The following describes two proteins that form a bound complex.

Sequence of chain A:
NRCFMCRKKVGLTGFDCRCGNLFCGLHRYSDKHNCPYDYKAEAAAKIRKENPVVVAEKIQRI

Sequence of chain B:
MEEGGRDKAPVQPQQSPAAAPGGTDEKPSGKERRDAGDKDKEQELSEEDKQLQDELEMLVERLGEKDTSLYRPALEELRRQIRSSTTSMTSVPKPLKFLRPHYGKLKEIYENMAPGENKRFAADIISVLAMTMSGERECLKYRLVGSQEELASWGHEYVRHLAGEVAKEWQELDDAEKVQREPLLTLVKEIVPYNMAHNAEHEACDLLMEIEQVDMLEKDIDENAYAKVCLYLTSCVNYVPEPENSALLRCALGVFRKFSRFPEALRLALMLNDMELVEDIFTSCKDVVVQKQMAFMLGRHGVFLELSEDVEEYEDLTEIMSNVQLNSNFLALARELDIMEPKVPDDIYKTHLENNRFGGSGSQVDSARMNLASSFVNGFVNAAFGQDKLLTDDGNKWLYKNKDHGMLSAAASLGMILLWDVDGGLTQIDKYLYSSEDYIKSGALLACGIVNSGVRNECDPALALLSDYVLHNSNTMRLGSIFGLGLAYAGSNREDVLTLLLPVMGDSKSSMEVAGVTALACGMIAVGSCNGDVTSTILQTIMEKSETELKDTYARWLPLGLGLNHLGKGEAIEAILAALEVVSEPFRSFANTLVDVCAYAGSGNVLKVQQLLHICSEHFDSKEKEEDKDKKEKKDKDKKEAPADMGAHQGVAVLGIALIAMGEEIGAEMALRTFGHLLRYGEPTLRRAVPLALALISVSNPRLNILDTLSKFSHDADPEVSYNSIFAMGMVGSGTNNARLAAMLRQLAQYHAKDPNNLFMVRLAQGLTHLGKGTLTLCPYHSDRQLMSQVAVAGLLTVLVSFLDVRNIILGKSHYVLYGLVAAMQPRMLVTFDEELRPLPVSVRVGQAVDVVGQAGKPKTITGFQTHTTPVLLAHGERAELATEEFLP

Contacts between the two chains:
Residue V853 in chain B interacts with residue K209 in chain A (closest heavy-atom distance 3.9 Å).
Residue G854 in chain B contacts residue I210 in chain A (closest heavy-atom distance 4.1 Å).
Residue M340 in chain B is in contact with residue I213 in chain A (closest heavy-atom distance 4.0 Å).
Residue V850 in chain B contacts residue K209 in chain A (closest heavy-atom distance 3.2 Å).
Residue G854 in chain B is in contact with residue K209 in chain A (closest heavy-atom distance 4.5 Å).
Residue V852 in chain B is in contact with residue K209 in chain A (closest heavy-atom distance 3.4 Å).
Residue M340 in chain B contacts residue Q211 in chain A (closest heavy-atom distance 3.2 Å).
Residue D718 in chain B contacts residue I213 in chain A (closest heavy-atom distance 4.5 Å).
Residue Q848 in chain B contacts residue E208 in chain A (closest heavy-atom distance 3.7 Å).
Residue N757 in chain B contacts residue I213 in chain A (closest heavy-atom distance 1.4 Å).
Residue P719 in chain B interacts with residue R212 in chain A (closest heavy-atom distance 3.8 Å).
Residue M340 in chain B contacts residue I210 in chain A (closest heavy-atom distance 3.9 Å).
Residue I339 in chain B contacts residue I210 in chain A (closest heavy-atom distance 3.0 Å).
Residue K754 in chain B is in contact with residue I213 in chain A (closest heavy-atom distance 2.6 Å).
Residue A849 in chain B is in contact with residue A207 in chain A (closest heavy-atom distance 3.9 Å).
Residue N758 in chain B contacts residue I213 in chain A (closest heavy-atom distance 3.3 Å).
Residue D755 in chain B contacts residue I213 in chain A (closest heavy-atom distance 4.5 Å).
Residue D851 in chain B contacts residue K209 in chain A (closest heavy-atom distance 3.4 Å).
Residue P756 in chain B interacts with residue I213 in chain A (closest heavy-atom distance 4.4 Å).
Residue V853 in chain B interacts with residue I210 in chain A (closest heavy-atom distance 2.9 Å).
Residue Q855 in chain B interacts with residue I213 in chain A (closest heavy-atom distance 4.9 Å).
Residue P719 in chain B is in contact with residue I213 in chain A (closest heavy-atom distance 2.8 Å).
Residue V850 in chain B interacts with residue E208 in chain A (closest heavy-atom distance 4.8 Å).
Residue A753 in chain B is in contact with residue I213 in chain A (closest heavy-atom distance 3.2 Å).
Residue M340 in chain B is in contact with residue R212 in chain A (closest heavy-atom distance 4.4 Å).